Sequence of the second protein:
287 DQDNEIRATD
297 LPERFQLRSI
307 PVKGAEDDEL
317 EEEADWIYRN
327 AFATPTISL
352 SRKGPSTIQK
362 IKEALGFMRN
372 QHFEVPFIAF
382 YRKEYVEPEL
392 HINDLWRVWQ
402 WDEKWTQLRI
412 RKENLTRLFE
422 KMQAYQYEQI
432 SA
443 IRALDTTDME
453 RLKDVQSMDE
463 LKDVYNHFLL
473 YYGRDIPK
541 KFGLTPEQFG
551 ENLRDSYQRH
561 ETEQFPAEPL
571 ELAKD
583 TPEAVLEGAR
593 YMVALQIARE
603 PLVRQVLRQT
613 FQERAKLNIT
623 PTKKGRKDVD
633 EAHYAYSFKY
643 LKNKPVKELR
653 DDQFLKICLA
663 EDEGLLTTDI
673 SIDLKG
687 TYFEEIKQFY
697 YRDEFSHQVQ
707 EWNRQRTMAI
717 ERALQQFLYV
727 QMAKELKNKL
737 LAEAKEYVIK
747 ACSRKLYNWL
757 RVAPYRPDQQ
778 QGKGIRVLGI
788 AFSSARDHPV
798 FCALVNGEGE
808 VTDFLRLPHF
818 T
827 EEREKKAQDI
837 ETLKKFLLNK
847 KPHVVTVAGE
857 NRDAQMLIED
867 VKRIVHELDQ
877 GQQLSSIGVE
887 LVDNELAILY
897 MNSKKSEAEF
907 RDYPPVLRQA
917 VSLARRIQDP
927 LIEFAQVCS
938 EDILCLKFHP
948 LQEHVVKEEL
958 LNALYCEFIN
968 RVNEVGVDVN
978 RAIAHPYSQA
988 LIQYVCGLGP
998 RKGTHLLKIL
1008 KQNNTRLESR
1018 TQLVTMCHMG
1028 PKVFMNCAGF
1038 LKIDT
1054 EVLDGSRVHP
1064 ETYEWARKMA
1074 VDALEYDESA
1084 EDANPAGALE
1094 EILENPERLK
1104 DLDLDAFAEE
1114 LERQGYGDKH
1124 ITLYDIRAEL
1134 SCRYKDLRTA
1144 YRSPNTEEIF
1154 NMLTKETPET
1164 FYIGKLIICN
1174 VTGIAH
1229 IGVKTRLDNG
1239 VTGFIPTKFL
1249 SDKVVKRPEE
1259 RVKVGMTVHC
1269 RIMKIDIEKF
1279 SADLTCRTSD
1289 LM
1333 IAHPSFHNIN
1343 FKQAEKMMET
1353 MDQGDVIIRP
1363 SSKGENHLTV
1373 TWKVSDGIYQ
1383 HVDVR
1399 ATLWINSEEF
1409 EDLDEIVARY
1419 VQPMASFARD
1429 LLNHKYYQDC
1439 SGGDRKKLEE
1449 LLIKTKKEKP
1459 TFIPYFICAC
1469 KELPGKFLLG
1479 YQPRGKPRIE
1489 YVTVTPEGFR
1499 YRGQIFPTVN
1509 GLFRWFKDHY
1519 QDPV

This data describes a binding interaction between two proteins.

Contacts between the two chains:
Residue E1406 in the second protein is in contact with residue E94 in the first protein (closest heavy-atom distance 5.0 Å).
Residue S1405 in the second protein contacts residue E94 in the first protein (closest heavy-atom distance 4.2 Å).

Sequence of the first protein:
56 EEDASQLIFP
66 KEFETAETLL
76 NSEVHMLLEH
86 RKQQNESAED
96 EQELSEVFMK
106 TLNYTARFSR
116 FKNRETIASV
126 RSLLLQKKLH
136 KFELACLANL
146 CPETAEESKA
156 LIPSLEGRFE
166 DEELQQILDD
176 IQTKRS